Sequence of protein 1:
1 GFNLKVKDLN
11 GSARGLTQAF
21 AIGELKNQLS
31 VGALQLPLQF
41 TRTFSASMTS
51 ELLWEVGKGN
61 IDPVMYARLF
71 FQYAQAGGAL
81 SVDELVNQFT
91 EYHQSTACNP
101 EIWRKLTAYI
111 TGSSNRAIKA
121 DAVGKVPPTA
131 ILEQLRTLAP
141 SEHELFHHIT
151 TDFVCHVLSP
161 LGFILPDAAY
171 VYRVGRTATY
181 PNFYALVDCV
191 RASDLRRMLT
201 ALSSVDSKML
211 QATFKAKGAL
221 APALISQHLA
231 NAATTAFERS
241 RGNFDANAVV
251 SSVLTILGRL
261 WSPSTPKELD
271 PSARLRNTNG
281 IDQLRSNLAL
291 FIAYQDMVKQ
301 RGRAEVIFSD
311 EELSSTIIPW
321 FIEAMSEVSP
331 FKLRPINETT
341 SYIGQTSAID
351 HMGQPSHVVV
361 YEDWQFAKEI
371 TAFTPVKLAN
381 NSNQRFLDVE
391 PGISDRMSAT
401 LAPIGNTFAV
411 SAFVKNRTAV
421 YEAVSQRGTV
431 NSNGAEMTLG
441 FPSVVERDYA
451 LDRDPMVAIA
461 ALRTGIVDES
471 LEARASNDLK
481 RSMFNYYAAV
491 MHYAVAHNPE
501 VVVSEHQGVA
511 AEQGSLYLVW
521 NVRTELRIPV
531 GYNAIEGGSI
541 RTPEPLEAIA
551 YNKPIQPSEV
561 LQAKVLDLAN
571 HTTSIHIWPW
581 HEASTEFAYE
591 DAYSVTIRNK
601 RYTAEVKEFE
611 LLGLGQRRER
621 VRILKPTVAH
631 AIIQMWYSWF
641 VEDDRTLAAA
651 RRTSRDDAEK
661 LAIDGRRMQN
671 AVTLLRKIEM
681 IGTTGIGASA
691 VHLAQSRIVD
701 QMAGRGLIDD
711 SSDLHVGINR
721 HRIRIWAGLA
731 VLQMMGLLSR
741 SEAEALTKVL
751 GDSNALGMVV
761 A

Sequence of protein 2:
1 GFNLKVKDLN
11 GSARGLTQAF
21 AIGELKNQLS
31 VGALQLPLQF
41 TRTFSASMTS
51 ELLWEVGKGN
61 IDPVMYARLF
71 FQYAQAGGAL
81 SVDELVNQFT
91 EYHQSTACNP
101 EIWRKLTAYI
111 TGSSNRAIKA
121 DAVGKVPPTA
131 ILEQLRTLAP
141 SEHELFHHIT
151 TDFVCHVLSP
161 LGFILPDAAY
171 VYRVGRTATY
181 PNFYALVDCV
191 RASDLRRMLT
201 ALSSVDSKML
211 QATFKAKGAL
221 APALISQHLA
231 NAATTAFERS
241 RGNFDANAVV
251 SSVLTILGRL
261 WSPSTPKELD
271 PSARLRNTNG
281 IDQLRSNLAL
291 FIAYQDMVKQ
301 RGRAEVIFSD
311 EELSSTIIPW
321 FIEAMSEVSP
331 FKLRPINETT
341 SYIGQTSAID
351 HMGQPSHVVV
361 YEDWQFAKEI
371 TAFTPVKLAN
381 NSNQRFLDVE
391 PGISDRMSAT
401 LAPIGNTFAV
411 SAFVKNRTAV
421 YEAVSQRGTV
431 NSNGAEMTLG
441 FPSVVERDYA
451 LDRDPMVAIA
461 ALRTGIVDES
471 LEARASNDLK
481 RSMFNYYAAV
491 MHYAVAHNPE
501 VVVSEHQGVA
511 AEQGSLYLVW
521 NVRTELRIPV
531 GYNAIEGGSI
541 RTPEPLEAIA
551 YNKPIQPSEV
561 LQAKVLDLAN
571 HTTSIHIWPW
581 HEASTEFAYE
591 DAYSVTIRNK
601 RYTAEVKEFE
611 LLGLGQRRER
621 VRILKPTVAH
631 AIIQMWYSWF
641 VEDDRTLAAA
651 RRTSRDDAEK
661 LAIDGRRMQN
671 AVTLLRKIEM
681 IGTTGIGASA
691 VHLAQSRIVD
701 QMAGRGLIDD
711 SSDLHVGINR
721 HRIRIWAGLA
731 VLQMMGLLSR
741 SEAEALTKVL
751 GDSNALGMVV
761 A

The following describes two proteins that form a bound complex.

Contacts between the two chains:
Residue P128 in protein 2 interacts with residue P100 in protein 1 (closest heavy-atom distance 3.1 Å).
Residue G124 in protein 2 contacts residue N115 in protein 1 (closest heavy-atom distance 3.7 Å).
Residue P127 in protein 2 interacts with residue R104 in protein 1 (closest heavy-atom distance 4.1 Å).
Residue T129 in protein 2 is in contact with residue P100 in protein 1 (closest heavy-atom distance 3.8 Å).
Residue R396 in protein 2 is in contact with residue N247 in protein 1 (closest heavy-atom distance 4.0 Å).
Residue D700 in protein 2 interacts with residue L25 in protein 1 (closest heavy-atom distance 3.7 Å).
Residue A130 in protein 2 contacts residue E101 in protein 1 (closest heavy-atom distance 2.7 Å).
Residue G615 in protein 2 contacts residue E84 in protein 1 (closest heavy-atom distance 4.3 Å).
Residue L614 in protein 2 contacts residue N247 in protein 1 (closest heavy-atom distance 1.6 Å).
Residue Q616 in protein 2 is in contact with residue K480 in protein 1 (closest heavy-atom distance 3.7 Å).
Residue A703 in protein 2 contacts residue L25 in protein 1 (closest heavy-atom distance 4.0 Å).
Residue P375 in protein 2 interacts with residue E91 in protein 1 (closest heavy-atom distance 4.3 Å).
Residue G124 in protein 2 interacts with residue P222 in protein 1 (closest heavy-atom distance 4.1 Å).
Residue H692 in protein 2 is in contact with residue G302 in protein 1 (closest heavy-atom distance 3.1 Å).
Residue L378 in protein 2 is in contact with residue I102 in protein 1 (closest heavy-atom distance 4.3 Å).
Residue F386 in protein 2 interacts with residue C98 in protein 1 (closest heavy-atom distance 2.6 Å).
Residue T573 in protein 2 is in contact with residue F237 in protein 1 (closest heavy-atom distance 4.0 Å).
Residue G615 in protein 2 interacts with residue D83 in protein 1 (closest heavy-atom distance 3.5 Å).
Residue R618 in protein 2 interacts with residue N87 in protein 1 (closest heavy-atom distance 2.4 Å).
Residue K377 in protein 2 interacts with residue E91 in protein 1 (closest heavy-atom distance 3.4 Å).
Residue T129 in protein 2 interacts with residue E101 in protein 1 (closest heavy-atom distance 3.1 Å).
Residue L612 in protein 2 interacts with residue R301 in protein 1 (closest heavy-atom distance 4.2 Å).
Residue G124 in protein 2 is in contact with residue A223 in protein 1 (closest heavy-atom distance 4.4 Å).
Residue V376 in protein 2 contacts residue Q94 in protein 1 (closest heavy-atom distance 4.3 Å).
Residue L378 in protein 2 is in contact with residue C98 in protein 1 (closest heavy-atom distance 3.2 Å).
Residue V126 in protein 2 is in contact with residue R116 in protein 1 (closest heavy-atom distance 4.1 Å).
Residue L378 in protein 2 is in contact with residue S95 in protein 1 (closest heavy-atom distance 3.8 Å).
Residue L614 in protein 2 interacts with residue Y184 in protein 1 (closest heavy-atom distance 3.1 Å).
Residue V123 in protein 2 contacts residue R116 in protein 1 (closest heavy-atom distance 3.6 Å).
Residue T129 in protein 2 interacts with residue N99 in protein 1 (closest heavy-atom distance 3.5 Å).
Residue V699 in protein 2 interacts with residue L25 in protein 1 (closest heavy-atom distance 2.9 Å).
Residue P127 in protein 2 contacts residue E101 in protein 1 (closest heavy-atom distance 3.7 Å).
Residue L614 in protein 2 interacts with residue R301 in protein 1 (closest heavy-atom distance 4.2 Å).
Residue G613 in protein 2 is in contact with residue Y184 in protein 1 (closest heavy-atom distance 2.4 Å).
Residue G615 in protein 2 interacts with residue Y184 in protein 1 (closest heavy-atom distance 2.2 Å).
Residue H692 in protein 2 contacts residue K299 in protein 1 (closest heavy-atom distance 4.2 Å).
Residue R617 in protein 2 contacts residue E84 in protein 1 (closest heavy-atom distance 2.2 Å).
Residue D388 in protein 2 contacts residue R241 in protein 1 (closest heavy-atom distance 3.0 Å).
Residue R618 in protein 2 contacts residue D83 in protein 1 (closest heavy-atom distance 3.4 Å).
Residue G124 in protein 2 contacts residue R116 in protein 1 (closest heavy-atom distance 0.4 Å).
Residue E619 in protein 2 interacts with residue Q88 in protein 1 (closest heavy-atom distance 2.2 Å).
Residue D700 in protein 2 contacts residue F20 in protein 1 (closest heavy-atom distance 4.0 Å).
Residue S574 in protein 2 contacts residue E238 in protein 1 (closest heavy-atom distance 2.5 Å).
Residue L714 in protein 2 contacts residue A510 in protein 1 (closest heavy-atom distance 3.7 Å).
Residue E619 in protein 2 is in contact with residue E84 in protein 1 (closest heavy-atom distance 3.8 Å).
Residue P127 in protein 2 is in contact with residue P100 in protein 1 (closest heavy-atom distance 3.4 Å).
Residue A703 in protein 2 contacts residue R14 in protein 1 (closest heavy-atom distance 3.7 Å).
Residue V699 in protein 2 interacts with residue K26 in protein 1 (closest heavy-atom distance 4.2 Å).
Residue G704 in protein 2 is in contact with residue I466 in protein 1 (closest heavy-atom distance 3.5 Å).
Residue T573 in protein 2 is in contact with residue E238 in protein 1 (closest heavy-atom distance 2.5 Å).
Residue A130 in protein 2 is in contact with residue P100 in protein 1 (closest heavy-atom distance 4.1 Å).
Residue V376 in protein 2 contacts residue E91 in protein 1 (closest heavy-atom distance 1.0 Å).
Residue H692 in protein 2 interacts with residue R301 in protein 1 (closest heavy-atom distance 3.7 Å).
Residue K125 in protein 2 interacts with residue S114 in protein 1 (closest heavy-atom distance 4.3 Å).
Residue V123 in protein 2 is in contact with residue N115 in protein 1 (closest heavy-atom distance 3.3 Å).
Residue T573 in protein 2 is in contact with residue Q94 in protein 1 (closest heavy-atom distance 4.3 Å).
Residue R618 in protein 2 contacts residue R191 in protein 1 (closest heavy-atom distance 4.2 Å).
Residue K125 in protein 2 is in contact with residue R116 in protein 1 (closest heavy-atom distance 0.9 Å).
Residue R618 in protein 2 interacts with residue E84 in protein 1 (closest heavy-atom distance 3.3 Å).
Residue K125 in protein 2 is in contact with residue R104 in protein 1 (closest heavy-atom distance 3.8 Å).